Sequence of the first protein:
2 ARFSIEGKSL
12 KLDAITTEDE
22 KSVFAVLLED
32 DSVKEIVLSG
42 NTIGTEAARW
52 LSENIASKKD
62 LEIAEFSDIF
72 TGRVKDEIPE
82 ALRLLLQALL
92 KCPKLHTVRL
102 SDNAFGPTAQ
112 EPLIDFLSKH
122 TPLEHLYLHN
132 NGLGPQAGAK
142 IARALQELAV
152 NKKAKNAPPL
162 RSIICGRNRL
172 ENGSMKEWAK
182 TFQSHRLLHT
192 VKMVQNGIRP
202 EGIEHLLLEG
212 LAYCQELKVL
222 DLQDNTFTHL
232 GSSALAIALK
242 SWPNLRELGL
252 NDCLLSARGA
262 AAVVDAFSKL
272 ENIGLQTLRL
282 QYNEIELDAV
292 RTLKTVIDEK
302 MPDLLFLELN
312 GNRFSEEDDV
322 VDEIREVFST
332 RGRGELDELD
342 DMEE

The following describes two proteins that form a bound complex.

Residue-level contacts at the interface:
Residue D253 in the first protein contacts residue V96 in the second protein (closest heavy-atom distance 4.2 Å).
Residue N131 in the first protein interacts with residue G68 in the second protein (closest heavy-atom distance 4.1 Å).
Residue D69 in the first protein contacts residue K71 in the second protein (closest heavy-atom distance 4.1 Å).
Residue N132 in the first protein is in contact with residue Q69 in the second protein (closest heavy-atom distance 3.8 Å).
Residue G133 in the first protein interacts with residue Y39 in the second protein (closest heavy-atom distance 3.3 Å).
Residue A105 in the first protein is in contact with residue Q69 in the second protein (closest heavy-atom distance 3.9 Å).
Residue D225 in the first protein is in contact with residue T93 in the second protein (closest heavy-atom distance 4.2 Å).
Residue Q137 in the first protein interacts with residue K38 in the second protein (closest heavy-atom distance 3.6 Å).
Residue V75 in the first protein contacts residue L43 in the second protein (closest heavy-atom distance 3.7 Å).
Residue G73 in the first protein is in contact with residue E70 in the second protein (closest heavy-atom distance 2.5 Å).
Residue T72 in the first protein is in contact with residue L75 in the second protein (closest heavy-atom distance 3.3 Å).
Residue N131 in the first protein is in contact with residue Q69 in the second protein (closest heavy-atom distance 3.3 Å).
Residue K76 in the first protein interacts with residue L43 in the second protein (closest heavy-atom distance 3.5 Å).
Residue G133 in the first protein contacts residue A41 in the second protein (closest heavy-atom distance 3.5 Å).
Residue G133 in the first protein contacts residue Q69 in the second protein (closest heavy-atom distance 3.2 Å).
Residue D225 in the first protein interacts with residue K130 in the second protein (closest heavy-atom distance 2.7 Å).
Residue T109 in the first protein interacts with residue A41 in the second protein (closest heavy-atom distance 4.1 Å).
Residue T227 in the first protein contacts residue K130 in the second protein (closest heavy-atom distance 4.2 Å).
Residue P108 in the first protein interacts with residue V40 in the second protein (closest heavy-atom distance 4.3 Å).
Residue N226 in the first protein interacts with residue K130 in the second protein (closest heavy-atom distance 2.9 Å).
Residue D225 in the first protein interacts with residue V96 in the second protein (closest heavy-atom distance 2.9 Å).
Residue Q224 in the first protein contacts residue V96 in the second protein (closest heavy-atom distance 3.9 Å).
Residue T229 in the first protein contacts residue D128 in the second protein (closest heavy-atom distance 3.8 Å).
Residue Q196 in the first protein is in contact with residue V96 in the second protein (closest heavy-atom distance 3.9 Å).
Residue Q196 in the first protein contacts residue S94 in the second protein (closest heavy-atom distance 3.1 Å).
Residue T227 in the first protein contacts residue D128 in the second protein (closest heavy-atom distance 4.0 Å).
Residue K76 in the first protein is in contact with residue E46 in the second protein (closest heavy-atom distance 3.6 Å).
Residue R170 in the first protein is in contact with residue G20 in the second protein (closest heavy-atom distance 3.7 Å).
Residue D253 in the first protein contacts residue K130 in the second protein (closest heavy-atom distance 3.0 Å).
Residue R168 in the first protein interacts with residue D18 in the second protein (closest heavy-atom distance 3.3 Å).
Residue A105 in the first protein is in contact with residue T42 in the second protein (closest heavy-atom distance 3.5 Å).
Residue A105 in the first protein contacts residue L43 in the second protein (closest heavy-atom distance 3.4 Å).
Residue R170 in the first protein contacts residue K123 in the second protein (closest heavy-atom distance 3.7 Å).
Residue G107 in the first protein is in contact with residue A41 in the second protein (closest heavy-atom distance 3.8 Å).
Residue D225 in the first protein interacts with residue S94 in the second protein (closest heavy-atom distance 2.9 Å).
Residue G135 in the first protein interacts with residue Y39 in the second protein (closest heavy-atom distance 3.8 Å).
Residue R200 in the first protein contacts residue D128 in the second protein (closest heavy-atom distance 2.7 Å).
Residue L255 in the first protein is in contact with residue D128 in the second protein (closest heavy-atom distance 4.0 Å).
Residue D225 in the first protein is in contact with residue R95 in the second protein (closest heavy-atom distance 3.2 Å).
Residue N42 in the first protein is in contact with residue L75 in the second protein (closest heavy-atom distance 4.1 Å).
Residue D103 in the first protein interacts with residue K71 in the second protein (closest heavy-atom distance 3.6 Å).
Residue D103 in the first protein interacts with residue Q69 in the second protein (closest heavy-atom distance 3.6 Å).
Residue T109 in the first protein interacts with residue L43 in the second protein (closest heavy-atom distance 3.8 Å).
Residue L255 in the first protein is in contact with residue K130 in the second protein (closest heavy-atom distance 3.9 Å).
Residue F106 in the first protein contacts residue L43 in the second protein (closest heavy-atom distance 3.8 Å).
Residue T72 in the first protein interacts with residue E70 in the second protein (closest heavy-atom distance 3.1 Å).
Residue A105 in the first protein is in contact with residue A67 in the second protein (closest heavy-atom distance 4.3 Å).
Residue R74 in the first protein is in contact with residue L43 in the second protein (closest heavy-atom distance 3.4 Å).
Residue F71 in the first protein contacts residue E70 in the second protein (closest heavy-atom distance 3.9 Å).
Residue G41 in the first protein contacts residue L75 in the second protein (closest heavy-atom distance 3.8 Å).
Residue T43 in the first protein is in contact with residue L75 in the second protein (closest heavy-atom distance 3.5 Å).
Residue D253 in the first protein contacts residue R95 in the second protein (closest heavy-atom distance 3.7 Å).
Residue G73 in the first protein interacts with residue Y79 in the second protein (closest heavy-atom distance 3.5 Å).
Residue R170 in the first protein is in contact with residue Y39 in the second protein (closest heavy-atom distance 3.7 Å).
Residue S10 in the first protein interacts with residue L75 in the second protein (closest heavy-atom distance 4.2 Å).
Residue I79 in the first protein is in contact with residue L43 in the second protein (closest heavy-atom distance 3.9 Å).
Residue R74 in the first protein interacts with residue G44 in the second protein (closest heavy-atom distance 3.3 Å).
Residue N104 in the first protein contacts residue Q69 in the second protein (closest heavy-atom distance 3.9 Å).
Residue Y283 in the first protein contacts residue R95 in the second protein (closest heavy-atom distance 3.4 Å).
Residue R170 in the first protein interacts with residue D91 in the second protein (closest heavy-atom distance 4.0 Å).

Sequence of the second protein:
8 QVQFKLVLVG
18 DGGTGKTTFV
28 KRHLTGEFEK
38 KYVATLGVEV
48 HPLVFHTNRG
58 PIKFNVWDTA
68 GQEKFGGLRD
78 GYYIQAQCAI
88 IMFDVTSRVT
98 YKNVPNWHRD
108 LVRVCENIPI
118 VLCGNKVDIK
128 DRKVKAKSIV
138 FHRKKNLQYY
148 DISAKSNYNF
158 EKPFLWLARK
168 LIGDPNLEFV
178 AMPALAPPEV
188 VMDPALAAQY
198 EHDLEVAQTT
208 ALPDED